Sequence of chain A:
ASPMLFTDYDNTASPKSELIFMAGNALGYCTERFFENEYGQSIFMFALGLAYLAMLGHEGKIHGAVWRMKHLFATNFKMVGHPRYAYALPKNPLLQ

These two protein chains interact to form a complex.

Sequence of chain B:
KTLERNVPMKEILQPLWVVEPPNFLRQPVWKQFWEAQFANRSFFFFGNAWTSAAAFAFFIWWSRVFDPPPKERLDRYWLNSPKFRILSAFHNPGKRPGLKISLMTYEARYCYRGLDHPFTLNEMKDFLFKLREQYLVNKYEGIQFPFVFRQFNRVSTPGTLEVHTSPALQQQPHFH

Residue-level contacts at the interface:
Residue W96 in chain B is in contact with residue A146 in chain A (closest heavy-atom distance 4.4 Å).
Residue P68 in chain B is in contact with residue H158 in chain A (closest heavy-atom distance 4.9 Å).
Residue W96 in chain B interacts with residue A149 in chain A (closest heavy-atom distance 3.6 Å).
Residue R119 in chain B contacts residue E127 in chain A (closest heavy-atom distance 3.7 Å).
Residue W96 in chain B interacts with residue M150 in chain A (closest heavy-atom distance 3.5 Å).
Residue F112 in chain B is in contact with residue F130 in chain A (closest heavy-atom distance 3.3 Å).
Residue F112 in chain B contacts residue G135 in chain A (closest heavy-atom distance 3.3 Å).
Residue P115 in chain B interacts with residue E131 in chain A (closest heavy-atom distance 3.5 Å).
Residue I106 in chain B interacts with residue F139 in chain A (closest heavy-atom distance 4.1 Å).
Residue F112 in chain B is in contact with residue E131 in chain A (closest heavy-atom distance 4.6 Å).
Residue A103 in chain B interacts with residue A142 in chain A (closest heavy-atom distance 4.8 Å).
Residue F112 in chain B contacts residue I138 in chain A (closest heavy-atom distance 4.2 Å).
Residue A100 in chain B interacts with residue A146 in chain A (closest heavy-atom distance 4.1 Å).
Residue R119 in chain B is in contact with residue E131 in chain A (closest heavy-atom distance 2.7 Å).
Residue F70 in chain B interacts with residue V161 in chain A (closest heavy-atom distance 4.2 Å).
Residue Y123 in chain B contacts residue N132 in chain A (closest heavy-atom distance 3.2 Å).
Residue F112 in chain B interacts with residue Q136 in chain A (closest heavy-atom distance 4.3 Å).
Residue V111 in chain B is in contact with residue T126 in chain A (closest heavy-atom distance 3.5 Å).
Residue I106 in chain B contacts residue A142 in chain A (closest heavy-atom distance 4.0 Å).
Residue P128 in chain B is in contact with residue E133 in chain A (closest heavy-atom distance 3.7 Å).
Residue W107 in chain B interacts with residue F139 in chain A (closest heavy-atom distance 4.0 Å).
Residue Y123 in chain B is in contact with residue E133 in chain A (closest heavy-atom distance 3.6 Å).
Residue W124 in chain B contacts residue N132 in chain A (closest heavy-atom distance 4.3 Å).
Residue V111 in chain B contacts residue E131 in chain A (closest heavy-atom distance 3.6 Å).
Residue A95 in chain B interacts with residue A149 in chain A (closest heavy-atom distance 4.6 Å).
Residue Y123 in chain B contacts residue R128 in chain A (closest heavy-atom distance 3.2 Å).
Residue V111 in chain B contacts residue F130 in chain A (closest heavy-atom distance 3.4 Å).
Residue A103 in chain B contacts residue F139 in chain A (closest heavy-atom distance 3.9 Å).
Residue Y123 in chain B contacts residue E127 in chain A (closest heavy-atom distance 3.9 Å).
Residue P115 in chain B is in contact with residue N132 in chain A (closest heavy-atom distance 4.7 Å).
Residue D113 in chain B interacts with residue E131 in chain A (closest heavy-atom distance 3.2 Å).
Residue R122 in chain B interacts with residue E127 in chain A (closest heavy-atom distance 3.0 Å).
Residue V75 in chain B is in contact with residue M150 in chain A (closest heavy-atom distance 3.8 Å).
Residue F112 in chain B interacts with residue F139 in chain A (closest heavy-atom distance 4.4 Å).
Residue A103 in chain B is in contact with residue L143 in chain A (closest heavy-atom distance 4.2 Å).
Residue A99 in chain B contacts residue A146 in chain A (closest heavy-atom distance 3.6 Å).
Residue P68 in chain B interacts with residue E154 in chain A (closest heavy-atom distance 4.3 Å).
Residue K129 in chain B interacts with residue E133 in chain A (closest heavy-atom distance 4.0 Å).
Residue F70 in chain B contacts residue I157 in chain A (closest heavy-atom distance 3.9 Å).
Residue P114 in chain B contacts residue E131 in chain A (closest heavy-atom distance 4.6 Å).
Residue A99 in chain B is in contact with residue A149 in chain A (closest heavy-atom distance 4.6 Å).
Residue W124 in chain B interacts with residue E133 in chain A (closest heavy-atom distance 3.7 Å).
Residue S127 in chain B interacts with residue E133 in chain A (closest heavy-atom distance 2.7 Å).
Residue F70 in chain B is in contact with residue H158 in chain A (closest heavy-atom distance 3.8 Å).
Residue L71 in chain B contacts residue I157 in chain A (closest heavy-atom distance 4.2 Å).
Residue P67 in chain B interacts with residue E154 in chain A (closest heavy-atom distance 4.3 Å).
Residue W96 in chain B is in contact with residue H153 in chain A (closest heavy-atom distance 4.1 Å).
Residue A99 in chain B is in contact with residue L145 in chain A (closest heavy-atom distance 4.5 Å).